Sequence of chain A:
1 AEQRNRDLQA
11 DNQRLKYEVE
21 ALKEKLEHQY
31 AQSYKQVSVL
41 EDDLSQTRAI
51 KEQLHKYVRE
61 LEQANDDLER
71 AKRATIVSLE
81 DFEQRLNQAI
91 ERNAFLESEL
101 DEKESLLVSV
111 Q

These two protein chains interact to form a complex.

Sequence of chain B:
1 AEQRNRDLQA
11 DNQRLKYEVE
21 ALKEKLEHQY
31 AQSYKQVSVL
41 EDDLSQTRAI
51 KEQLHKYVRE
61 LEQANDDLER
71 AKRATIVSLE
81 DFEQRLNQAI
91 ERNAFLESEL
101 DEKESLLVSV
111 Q

Contacts between the two chains:
Residue Q29 in chain B is in contact with residue Y30 in chain A (closest heavy-atom distance 3.6 Å).
Residue N5 in chain B interacts with residue L8 in chain A (closest heavy-atom distance 3.9 Å).
Residue N5 in chain B is in contact with residue A1 in chain A (closest heavy-atom distance 3.8 Å).
Residue D43 in chain B interacts with residue D43 in chain A (closest heavy-atom distance 2.3 Å).
Residue K25 in chain B interacts with residue L26 in chain A (closest heavy-atom distance 3.6 Å).
Residue L40 in chain B is in contact with residue V39 in chain A (closest heavy-atom distance 3.6 Å).
Residue N12 in chain B is in contact with residue N12 in chain A (closest heavy-atom distance 2.7 Å).
Residue N12 in chain B is in contact with residue L15 in chain A (closest heavy-atom distance 3.1 Å).
Residue N5 in chain B contacts residue N5 in chain A (closest heavy-atom distance 4.1 Å).
Residue V37 in chain B contacts residue Q32 in chain A (closest heavy-atom distance 4.1 Å).
Residue E2 in chain B interacts with residue A1 in chain A (closest heavy-atom distance 3.6 Å).
Residue V19 in chain B contacts residue L22 in chain A (closest heavy-atom distance 3.8 Å).
Residue V58 in chain B contacts residue Y57 in chain A (closest heavy-atom distance 4.0 Å).
Residue V37 in chain B is in contact with residue Q36 in chain A (closest heavy-atom distance 3.2 Å).
Residue Q36 in chain B is in contact with residue L40 in chain A (closest heavy-atom distance 4.1 Å).
Residue K25 in chain B interacts with residue Y30 in chain A (closest heavy-atom distance 3.9 Å).
Residue Q9 in chain B interacts with residue L8 in chain A (closest heavy-atom distance 3.3 Å).
Residue L40 in chain B contacts residue L40 in chain A (closest heavy-atom distance 3.4 Å).
Residue L79 in chain B interacts with residue L79 in chain A (closest heavy-atom distance 3.7 Å).
Residue L86 in chain B is in contact with residue F82 in chain A (closest heavy-atom distance 4.1 Å).
Residue F82 in chain B is in contact with residue F82 in chain A (closest heavy-atom distance 3.5 Å).
Residue E18 in chain B contacts residue V19 in chain A (closest heavy-atom distance 2.9 Å).
Residue S33 in chain B is in contact with residue Q36 in chain A (closest heavy-atom distance 3.6 Å).
Residue Q36 in chain B is in contact with residue V37 in chain A (closest heavy-atom distance 3.7 Å).
Residue V19 in chain B is in contact with residue V19 in chain A (closest heavy-atom distance 3.6 Å).
Residue K23 in chain B is in contact with residue L22 in chain A (closest heavy-atom distance 3.9 Å).
Residue F82 in chain B is in contact with residue L86 in chain A (closest heavy-atom distance 3.7 Å).
Residue E18 in chain B contacts residue K23 in chain A (closest heavy-atom distance 3.8 Å).
Residue Q29 in chain B interacts with residue Q29 in chain A (closest heavy-atom distance 3.2 Å).
Residue L26 in chain B contacts residue L26 in chain A (closest heavy-atom distance 3.4 Å).
Residue L15 in chain B contacts residue L15 in chain A (closest heavy-atom distance 3.9 Å).
Residue Q9 in chain B contacts residue R4 in chain A (closest heavy-atom distance 3.0 Å).
Residue S33 in chain B interacts with residue S33 in chain A (closest heavy-atom distance 3.6 Å).
Residue S33 in chain B is in contact with residue Q29 in chain A (closest heavy-atom distance 2.5 Å).
Residue N12 in chain B interacts with residue D11 in chain A (closest heavy-atom distance 2.3 Å).
Residue D11 in chain B contacts residue N12 in chain A (closest heavy-atom distance 3.7 Å).
Residue Q29 in chain B interacts with residue S33 in chain A (closest heavy-atom distance 3.8 Å).
Residue Q36 in chain B contacts residue S33 in chain A (closest heavy-atom distance 3.6 Å).
Residue L22 in chain B is in contact with residue L26 in chain A (closest heavy-atom distance 3.7 Å).
Residue L26 in chain B contacts residue K25 in chain A (closest heavy-atom distance 3.5 Å).
Residue L61 in chain B is in contact with residue L61 in chain A (closest heavy-atom distance 3.7 Å).
Residue L40 in chain B contacts residue D43 in chain A (closest heavy-atom distance 4.2 Å).
Residue N12 in chain B contacts residue L8 in chain A (closest heavy-atom distance 3.9 Å).
Residue V19 in chain B interacts with residue E18 in chain A (closest heavy-atom distance 3.9 Å).
Residue L26 in chain B is in contact with residue L22 in chain A (closest heavy-atom distance 3.5 Å).
Residue L8 in chain B contacts residue N5 in chain A (closest heavy-atom distance 3.3 Å).
Residue R4 in chain B is in contact with residue N5 in chain A (closest heavy-atom distance 3.7 Å).
Residue Q29 in chain B interacts with residue L26 in chain A (closest heavy-atom distance 3.7 Å).
Residue L8 in chain B is in contact with residue L8 in chain A (closest heavy-atom distance 3.7 Å).
Residue L68 in chain B interacts with residue L68 in chain A (closest heavy-atom distance 4.0 Å).
Residue L61 in chain B interacts with residue Y57 in chain A (closest heavy-atom distance 3.8 Å).
Residue Q36 in chain B is in contact with residue Q36 in chain A (closest heavy-atom distance 2.8 Å).
Residue L15 in chain B is in contact with residue N12 in chain A (closest heavy-atom distance 3.9 Å).
Residue N5 in chain B contacts residue R4 in chain A (closest heavy-atom distance 2.9 Å).
Residue Q32 in chain B interacts with residue S33 in chain A (closest heavy-atom distance 4.1 Å).
Residue L15 in chain B is in contact with residue V19 in chain A (closest heavy-atom distance 3.8 Å).
Residue L22 in chain B interacts with residue L22 in chain A (closest heavy-atom distance 3.5 Å).
Residue L8 in chain B contacts residue N12 in chain A (closest heavy-atom distance 3.1 Å).
Residue L22 in chain B is in contact with residue K23 in chain A (closest heavy-atom distance 3.5 Å).
Residue L15 in chain B is in contact with residue K16 in chain A (closest heavy-atom distance 3.8 Å).